Sequence of the first protein:
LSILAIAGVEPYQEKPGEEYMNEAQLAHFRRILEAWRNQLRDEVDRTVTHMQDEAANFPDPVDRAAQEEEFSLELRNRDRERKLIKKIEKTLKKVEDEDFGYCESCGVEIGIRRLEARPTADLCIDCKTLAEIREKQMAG

Contacts between the two chains:
Residue K789 in the second protein contacts residue E79 in the first protein (closest heavy-atom distance 2.7 Å).
Residue Q667 in the second protein interacts with residue A128 in the first protein (closest heavy-atom distance 3.3 Å).
Residue G671 in the second protein is in contact with residue I136 in the first protein (closest heavy-atom distance 2.9 Å).
Residue H936 in the second protein contacts residue D90 in the first protein (closest heavy-atom distance 2.7 Å).
Residue M747 in the second protein interacts with residue E80 in the first protein (closest heavy-atom distance 3.2 Å).
Residue I664 in the second protein interacts with residue L12 in the first protein (closest heavy-atom distance 3.5 Å).
Residue R731 in the second protein contacts residue D74 in the first protein (closest heavy-atom distance 3.6 Å).
Residue D691 in the second protein contacts residue E54 in the first protein (closest heavy-atom distance 3.4 Å).
Residue I937 in the second protein is in contact with residue R89 in the first protein (closest heavy-atom distance 3.0 Å).
Residue N458 in the second protein interacts with residue P70 in the first protein (closest heavy-atom distance 3.5 Å).
Residue H936 in the second protein interacts with residue R89 in the first protein (closest heavy-atom distance 2.9 Å).
Residue T786 in the second protein interacts with residue E79 in the first protein (closest heavy-atom distance 3.0 Å).
Residue I664 in the second protein contacts residue R129 in the first protein (closest heavy-atom distance 3.3 Å).
Residue G782 in the second protein is in contact with residue A76 in the first protein (closest heavy-atom distance 3.4 Å).
Residue G1245 in the second protein contacts residue A67 in the first protein (closest heavy-atom distance 3.2 Å).
Residue T674 in the second protein contacts residue I136 in the first protein (closest heavy-atom distance 3.6 Å).
Residue L1243 in the second protein contacts residue Q63 in the first protein (closest heavy-atom distance 3.1 Å).
Residue G782 in the second protein contacts residue E79 in the first protein (closest heavy-atom distance 3.6 Å).
Residue L746 in the second protein contacts residue L84 in the first protein (closest heavy-atom distance 2.9 Å).
Residue E677 in the second protein is in contact with residue R129 in the first protein (closest heavy-atom distance 2.8 Å).
Residue T674 in the second protein interacts with residue K139 in the first protein (closest heavy-atom distance 3.4 Å).
Residue K681 in the second protein is in contact with residue A128 in the first protein (closest heavy-atom distance 3.3 Å).
Residue K681 in the second protein is in contact with residue I14 in the first protein (closest heavy-atom distance 3.2 Å).
Residue Q1244 in the second protein interacts with residue A67 in the first protein (closest heavy-atom distance 3.6 Å).
Residue F935 in the second protein contacts residue L86 in the first protein (closest heavy-atom distance 3.5 Å).
Residue Q739 in the second protein interacts with residue E81 in the first protein (closest heavy-atom distance 2.7 Å).
Residue V673 in the second protein is in contact with residue R129 in the first protein (closest heavy-atom distance 2.9 Å).
Residue H936 in the second protein contacts residue R93 in the first protein (closest heavy-atom distance 3.0 Å).
Residue A735 in the second protein interacts with residue H61 in the first protein (closest heavy-atom distance 3.4 Å).
Residue K681 in the second protein contacts residue R129 in the first protein (closest heavy-atom distance 3.1 Å).
Residue T790 in the second protein interacts with residue R75 in the first protein (closest heavy-atom distance 3.7 Å).
Residue G676 in the second protein interacts with residue E143 in the first protein (closest heavy-atom distance 2.5 Å).
Residue E660 in the second protein contacts residue L12 in the first protein (closest heavy-atom distance 2.6 Å).
Residue I937 in the second protein interacts with residue R93 in the first protein (closest heavy-atom distance 3.0 Å).
Residue Q1244 in the second protein interacts with residue A66 in the first protein (closest heavy-atom distance 2.8 Å).
Residue Q929 in the second protein interacts with residue A66 in the first protein (closest heavy-atom distance 2.0 Å).
Residue S775 in the second protein is in contact with residue E80 in the first protein (closest heavy-atom distance 3.5 Å).
Residue L783 in the second protein contacts residue A76 in the first protein (closest heavy-atom distance 3.3 Å).
Residue Q929 in the second protein is in contact with residue F69 in the first protein (closest heavy-atom distance 2.9 Å).
Residue T786 in the second protein contacts residue A76 in the first protein (closest heavy-atom distance 3.6 Å).
Residue R678 in the second protein interacts with residue R129 in the first protein (closest heavy-atom distance 3.0 Å).
Residue R744 in the second protein is in contact with residue E80 in the first protein (closest heavy-atom distance 3.2 Å).
Residue K832 in the second protein interacts with residue Q63 in the first protein (closest heavy-atom distance 3.2 Å).
Residue K598 in the second protein is in contact with residue N68 in the first protein (closest heavy-atom distance 3.3 Å).
Residue A779 in the second protein interacts with residue E80 in the first protein (closest heavy-atom distance 2.8 Å).
Residue T928 in the second protein interacts with residue R75 in the first protein (closest heavy-atom distance 3.7 Å).
Residue R1242 in the second protein contacts residue Q63 in the first protein (closest heavy-atom distance 3.2 Å).
Residue K681 in the second protein contacts residue L12 in the first protein (closest heavy-atom distance 3.2 Å).
Residue G778 in the second protein contacts residue E80 in the first protein (closest heavy-atom distance 2.9 Å).
Residue L672 in the second protein contacts residue R125 in the first protein (closest heavy-atom distance 2.8 Å).
Residue G1245 in the second protein contacts residue Q63 in the first protein (closest heavy-atom distance 3.5 Å).
Residue D785 in the second protein interacts with residue E79 in the first protein (closest heavy-atom distance 3.0 Å).
Residue E925 in the second protein interacts with residue F69 in the first protein (closest heavy-atom distance 3.5 Å).
Residue Q1244 in the second protein is in contact with residue Q63 in the first protein (closest heavy-atom distance 3.2 Å).
Residue A675 in the second protein contacts residue E143 in the first protein (closest heavy-atom distance 3.2 Å).
Residue T674 in the second protein interacts with residue R125 in the first protein (closest heavy-atom distance 3.4 Å).
Residue D460 in the second protein interacts with residue D71 in the first protein (closest heavy-atom distance 2.4 Å).
Residue T786 in the second protein contacts residue R75 in the first protein (closest heavy-atom distance 3.4 Å).
Residue S753 in the second protein interacts with residue R91 in the first protein (closest heavy-atom distance 3.6 Å).
Residue T934 in the second protein interacts with residue R87 in the first protein (closest heavy-atom distance 3.7 Å).

These two protein chains interact to form a complex.

Sequence of the second protein:
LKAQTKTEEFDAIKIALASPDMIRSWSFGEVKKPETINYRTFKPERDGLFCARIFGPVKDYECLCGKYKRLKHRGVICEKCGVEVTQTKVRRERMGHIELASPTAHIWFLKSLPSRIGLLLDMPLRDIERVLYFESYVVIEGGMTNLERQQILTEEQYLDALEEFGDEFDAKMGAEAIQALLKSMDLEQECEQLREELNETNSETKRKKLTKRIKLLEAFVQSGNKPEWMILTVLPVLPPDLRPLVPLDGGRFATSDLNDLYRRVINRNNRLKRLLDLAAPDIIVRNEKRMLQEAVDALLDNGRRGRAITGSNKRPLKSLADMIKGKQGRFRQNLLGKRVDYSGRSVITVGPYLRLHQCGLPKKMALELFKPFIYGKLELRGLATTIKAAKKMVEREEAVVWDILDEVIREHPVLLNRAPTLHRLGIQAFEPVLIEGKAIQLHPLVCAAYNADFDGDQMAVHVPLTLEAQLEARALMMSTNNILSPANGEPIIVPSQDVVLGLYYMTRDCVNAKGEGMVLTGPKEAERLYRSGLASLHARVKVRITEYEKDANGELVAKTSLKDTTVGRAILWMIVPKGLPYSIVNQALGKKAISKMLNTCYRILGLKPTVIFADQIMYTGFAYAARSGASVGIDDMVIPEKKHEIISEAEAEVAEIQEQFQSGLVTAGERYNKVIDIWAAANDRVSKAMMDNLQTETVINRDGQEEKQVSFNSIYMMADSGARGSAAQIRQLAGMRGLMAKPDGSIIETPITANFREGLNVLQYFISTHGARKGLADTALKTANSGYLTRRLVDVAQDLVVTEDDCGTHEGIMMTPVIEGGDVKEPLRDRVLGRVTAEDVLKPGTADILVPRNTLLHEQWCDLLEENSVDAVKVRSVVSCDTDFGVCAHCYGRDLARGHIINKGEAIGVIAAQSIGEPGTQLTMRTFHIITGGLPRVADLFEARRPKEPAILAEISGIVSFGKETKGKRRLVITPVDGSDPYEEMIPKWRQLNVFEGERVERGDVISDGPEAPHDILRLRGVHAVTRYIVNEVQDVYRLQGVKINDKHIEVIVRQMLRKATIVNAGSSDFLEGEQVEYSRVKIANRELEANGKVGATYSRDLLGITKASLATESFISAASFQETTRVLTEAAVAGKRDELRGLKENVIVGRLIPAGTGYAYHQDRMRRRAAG